Residue-level contacts at the interface:
Residue Y169 in protein 1 contacts residue A1 in protein 2 (closest heavy-atom distance 3.1 Å).
Residue R28 in protein 1 is in contact with residue V22 in protein 2 (closest heavy-atom distance 4.5 Å).
Residue T351 in protein 1 is in contact with residue N5 in protein 2 (closest heavy-atom distance 5.0 Å).
Residue G146 in protein 1 is in contact with residue R14 in protein 2 (closest heavy-atom distance 3.7 Å).
Residue F352 in protein 1 is in contact with residue Q12 in protein 2 (closest heavy-atom distance 4.6 Å).
Residue R147 in protein 1 interacts with residue I13 in protein 2 (closest heavy-atom distance 4.5 Å).
Residue I345 in protein 1 interacts with residue L19 in protein 2 (closest heavy-atom distance 3.7 Å).
Residue L346 in protein 1 contacts residue I13 in protein 2 (closest heavy-atom distance 4.2 Å).
Residue L349 in protein 1 is in contact with residue Q12 in protein 2 (closest heavy-atom distance 2.8 Å).
Residue E167 in protein 1 is in contact with residue K6 in protein 2 (closest heavy-atom distance 3.3 Å).
Residue D25 in protein 1 interacts with residue L19 in protein 2 (closest heavy-atom distance 3.1 Å).
Residue Y169 in protein 1 interacts with residue K6 in protein 2 (closest heavy-atom distance 2.1 Å).
Residue R372 in protein 1 is in contact with residue A1 in protein 2 (closest heavy-atom distance 4.2 Å).
Residue E167 in protein 1 is in contact with residue L10 in protein 2 (closest heavy-atom distance 3.9 Å).
Residue R372 in protein 1 contacts residue C2 in protein 2 (closest heavy-atom distance 4.5 Å).
Residue A26 in protein 1 interacts with residue K20 in protein 2 (closest heavy-atom distance 4.9 Å).
Residue I341 in protein 1 is in contact with residue L19 in protein 2 (closest heavy-atom distance 3.9 Å).
Residue D25 in protein 1 interacts with residue K21 in protein 2 (closest heavy-atom distance 3.6 Å).
Residue A26 in protein 1 is in contact with residue V22 in protein 2 (closest heavy-atom distance 4.5 Å).
Residue T351 in protein 1 is in contact with residue Q12 in protein 2 (closest heavy-atom distance 2.7 Å).
Residue R147 in protein 1 interacts with residue R14 in protein 2 (closest heavy-atom distance 5.0 Å).
Residue D25 in protein 1 contacts residue V22 in protein 2 (closest heavy-atom distance 3.2 Å).
Residue G23 in protein 1 interacts with residue K20 in protein 2 (closest heavy-atom distance 2.4 Å).
Residue I345 in protein 1 interacts with residue A17 in protein 2 (closest heavy-atom distance 4.9 Å).
Residue G168 in protein 1 contacts residue K6 in protein 2 (closest heavy-atom distance 4.3 Å).
Residue D24 in protein 1 interacts with residue V22 in protein 2 (closest heavy-atom distance 3.8 Å).
Residue M355 in protein 1 contacts residue L9 in protein 2 (closest heavy-atom distance 3.8 Å).
Residue D24 in protein 1 interacts with residue K20 in protein 2 (closest heavy-atom distance 3.3 Å).
Residue Y169 in protein 1 interacts with residue C2 in protein 2 (closest heavy-atom distance 4.0 Å).
Residue L349 in protein 1 contacts residue A17 in protein 2 (closest heavy-atom distance 4.8 Å).
Residue G23 in protein 1 contacts residue Q18 in protein 2 (closest heavy-atom distance 4.4 Å).
Residue S344 in protein 1 contacts residue L19 in protein 2 (closest heavy-atom distance 4.1 Å).
Residue C374 in protein 1 is in contact with residue C2 in protein 2 (closest heavy-atom distance 1.7 Å).
Residue G23 in protein 1 is in contact with residue L19 in protein 2 (closest heavy-atom distance 2.8 Å).
Residue G168 in protein 1 contacts residue L10 in protein 2 (closest heavy-atom distance 4.0 Å).
Residue D3 in protein 1 interacts with residue K20 in protein 2 (closest heavy-atom distance 3.0 Å).
Residue D25 in protein 1 is in contact with residue K20 in protein 2 (closest heavy-atom distance 2.7 Å).
Residue S350 in protein 1 contacts residue Q12 in protein 2 (closest heavy-atom distance 3.2 Å).
Residue D24 in protein 1 contacts residue L19 in protein 2 (closest heavy-atom distance 3.3 Å).
Residue R28 in protein 1 is in contact with residue K20 in protein 2 (closest heavy-atom distance 3.8 Å).
Residue K373 in protein 1 is in contact with residue C2 in protein 2 (closest heavy-atom distance 2.3 Å).
Residue M355 in protein 1 interacts with residue A1 in protein 2 (closest heavy-atom distance 3.9 Å).
Residue F352 in protein 1 contacts residue L9 in protein 2 (closest heavy-atom distance 4.3 Å).
Residue L349 in protein 1 is in contact with residue I13 in protein 2 (closest heavy-atom distance 3.8 Å).
Residue Y143 in protein 1 is in contact with residue I13 in protein 2 (closest heavy-atom distance 3.6 Å).
Residue Y143 in protein 1 is in contact with residue L10 in protein 2 (closest heavy-atom distance 4.6 Å).
Residue Q354 in protein 1 interacts with residue N5 in protein 2 (closest heavy-atom distance 2.8 Å).
Residue T148 in protein 1 interacts with residue L10 in protein 2 (closest heavy-atom distance 3.9 Å).
Residue T148 in protein 1 is in contact with residue R14 in protein 2 (closest heavy-atom distance 3.7 Å).
Residue G146 in protein 1 contacts residue I13 in protein 2 (closest heavy-atom distance 4.6 Å).
Residue K373 in protein 1 contacts residue A1 in protein 2 (closest heavy-atom distance 4.9 Å).
Residue T148 in protein 1 contacts residue I13 in protein 2 (closest heavy-atom distance 4.3 Å).
Residue L349 in protein 1 interacts with residue L9 in protein 2 (closest heavy-atom distance 4.3 Å).
Residue C374 in protein 1 contacts residue A1 in protein 2 (closest heavy-atom distance 4.5 Å).
Residue L346 in protein 1 is in contact with residue L9 in protein 2 (closest heavy-atom distance 4.0 Å).
Residue T351 in protein 1 is in contact with residue A8 in protein 2 (closest heavy-atom distance 4.0 Å).
Residue T351 in protein 1 contacts residue L9 in protein 2 (closest heavy-atom distance 3.1 Å).

Sequence of protein 1:
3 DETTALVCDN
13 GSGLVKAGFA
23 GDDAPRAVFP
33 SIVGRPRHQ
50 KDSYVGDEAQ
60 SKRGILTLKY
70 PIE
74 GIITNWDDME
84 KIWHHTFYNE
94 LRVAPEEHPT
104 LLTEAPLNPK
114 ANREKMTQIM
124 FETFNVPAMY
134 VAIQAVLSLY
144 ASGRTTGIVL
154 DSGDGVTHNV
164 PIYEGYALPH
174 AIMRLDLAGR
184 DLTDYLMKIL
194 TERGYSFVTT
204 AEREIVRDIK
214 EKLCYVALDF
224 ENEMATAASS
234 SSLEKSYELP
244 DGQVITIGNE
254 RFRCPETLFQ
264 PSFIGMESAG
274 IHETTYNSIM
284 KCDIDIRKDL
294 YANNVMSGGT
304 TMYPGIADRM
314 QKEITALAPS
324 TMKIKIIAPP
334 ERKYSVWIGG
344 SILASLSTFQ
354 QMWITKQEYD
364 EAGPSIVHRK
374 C

These two protein chains interact to form a complex.

Sequence of protein 2:
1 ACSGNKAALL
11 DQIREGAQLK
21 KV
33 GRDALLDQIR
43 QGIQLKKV